Sequence of chain A:
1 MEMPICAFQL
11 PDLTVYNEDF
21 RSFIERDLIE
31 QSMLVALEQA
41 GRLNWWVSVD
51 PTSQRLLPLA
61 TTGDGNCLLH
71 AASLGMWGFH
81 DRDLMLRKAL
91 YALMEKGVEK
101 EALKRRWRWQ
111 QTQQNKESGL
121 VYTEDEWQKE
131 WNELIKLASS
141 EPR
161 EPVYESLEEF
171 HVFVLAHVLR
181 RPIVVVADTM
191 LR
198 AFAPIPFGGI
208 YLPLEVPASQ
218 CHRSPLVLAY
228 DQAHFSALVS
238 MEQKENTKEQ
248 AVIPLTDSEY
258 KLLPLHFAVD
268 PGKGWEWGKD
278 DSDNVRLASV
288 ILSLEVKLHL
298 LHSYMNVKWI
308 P

Sequence of chain B:
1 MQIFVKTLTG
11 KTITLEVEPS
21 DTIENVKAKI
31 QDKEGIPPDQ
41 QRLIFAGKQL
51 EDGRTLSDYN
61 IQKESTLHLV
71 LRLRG

The following describes two proteins that form a bound complex.

Interface contacts:
Residue L120 in chain A contacts residue Q49 in chain B (closest heavy-atom distance 3.6 Å).
Residue L167 in chain A contacts residue G75 in chain B (closest heavy-atom distance 2.8 Å).
Residue F204 in chain A is in contact with residue G75 in chain B (closest heavy-atom distance 4.0 Å).
Residue P201 in chain A contacts residue L73 in chain B (closest heavy-atom distance 4.3 Å).
Residue H231 in chain A is in contact with residue G75 in chain B (closest heavy-atom distance 4.4 Å).
Residue A230 in chain A is in contact with residue G75 in chain B (closest heavy-atom distance 4.0 Å).
Residue L191 in chain A is in contact with residue I36 in chain B (closest heavy-atom distance 3.8 Å).
Residue L120 in chain A interacts with residue K48 in chain B (closest heavy-atom distance 4.2 Å).
Residue A230 in chain A interacts with residue R74 in chain B (closest heavy-atom distance 3.4 Å).
Residue P201 in chain A is in contact with residue T9 in chain B (closest heavy-atom distance 4.1 Å).
Residue S118 in chain A is in contact with residue H68 in chain B (closest heavy-atom distance 3.7 Å).
Residue S166 in chain A is in contact with residue R74 in chain B (closest heavy-atom distance 3.4 Å).
Residue F199 in chain A contacts residue L71 in chain B (closest heavy-atom distance 4.0 Å).
Residue L137 in chain A is in contact with residue R74 in chain B (closest heavy-atom distance 3.5 Å).
Residue Y122 in chain A interacts with residue R72 in chain B (closest heavy-atom distance 3.0 Å).
Residue F199 in chain A contacts residue I13 in chain B (closest heavy-atom distance 4.3 Å).
Residue S166 in chain A is in contact with residue G75 in chain B (closest heavy-atom distance 3.8 Å).
Residue F204 in chain A contacts residue L73 in chain B (closest heavy-atom distance 3.2 Å).
Residue Y227 in chain A contacts residue L73 in chain B (closest heavy-atom distance 4.2 Å).
Residue E130 in chain A contacts residue Q49 in chain B (closest heavy-atom distance 3.4 Å).
Residue E130 in chain A contacts residue R42 in chain B (closest heavy-atom distance 2.9 Å).
Residue F199 in chain A is in contact with residue I36 in chain B (closest heavy-atom distance 4.0 Å).
Residue F199 in chain A interacts with residue T9 in chain B (closest heavy-atom distance 2.9 Å).
Residue F232 in chain A contacts residue G75 in chain B (closest heavy-atom distance 3.7 Å).
Residue S118 in chain A contacts residue I44 in chain B (closest heavy-atom distance 4.0 Å).
Residue E165 in chain A is in contact with residue R74 in chain B (closest heavy-atom distance 4.0 Å).
Residue L167 in chain A interacts with residue L73 in chain B (closest heavy-atom distance 4.1 Å).
Residue S118 in chain A is in contact with residue L8 in chain B (closest heavy-atom distance 3.2 Å).
Residue E168 in chain A interacts with residue L73 in chain B (closest heavy-atom distance 3.7 Å).
Residue P201 in chain A interacts with residue L8 in chain B (closest heavy-atom distance 4.0 Å).
Residue Q111 in chain A interacts with residue R72 in chain B (closest heavy-atom distance 3.1 Å).
Residue L167 in chain A is in contact with residue R74 in chain B (closest heavy-atom distance 3.1 Å).
Residue F204 in chain A contacts residue R74 in chain B (closest heavy-atom distance 4.1 Å).
Residue Y227 in chain A contacts residue G75 in chain B (closest heavy-atom distance 4.0 Å).
Residue E126 in chain A interacts with residue Q49 in chain B (closest heavy-atom distance 3.8 Å).
Residue S118 in chain A contacts residue V70 in chain B (closest heavy-atom distance 3.4 Å).
Residue F199 in chain A contacts residue E34 in chain B (closest heavy-atom distance 3.4 Å).
Residue P203 in chain A is in contact with residue L73 in chain B (closest heavy-atom distance 4.1 Å).
Residue A198 in chain A interacts with residue K11 in chain B (closest heavy-atom distance 4.2 Å).
Residue L120 in chain A interacts with residue G47 in chain B (closest heavy-atom distance 4.0 Å).
Residue Y227 in chain A is in contact with residue R74 in chain B (closest heavy-atom distance 4.0 Å).
Residue A198 in chain A is in contact with residue T9 in chain B (closest heavy-atom distance 2.7 Å).
Residue M190 in chain A interacts with residue T9 in chain B (closest heavy-atom distance 3.9 Å).
Residue E117 in chain A is in contact with residue L8 in chain B (closest heavy-atom distance 3.6 Å).
Residue A200 in chain A interacts with residue T9 in chain B (closest heavy-atom distance 3.7 Å).
Residue E168 in chain A contacts residue R42 in chain B (closest heavy-atom distance 4.4 Å).
Residue F199 in chain A contacts residue L69 in chain B (closest heavy-atom distance 3.6 Å).
Residue L191 in chain A contacts residue L71 in chain B (closest heavy-atom distance 4.3 Å).
Residue I202 in chain A contacts residue L73 in chain B (closest heavy-atom distance 4.3 Å).
Residue C67 in chain A interacts with residue G75 in chain B (closest heavy-atom distance 3.5 Å).
Residue E130 in chain A interacts with residue R72 in chain B (closest heavy-atom distance 4.3 Å).
Residue Y122 in chain A is in contact with residue Q49 in chain B (closest heavy-atom distance 2.7 Å).
Residue G119 in chain A is in contact with residue G47 in chain B (closest heavy-atom distance 3.2 Å).
Residue V121 in chain A contacts residue G47 in chain B (closest heavy-atom distance 3.4 Å).
Residue L120 in chain A is in contact with residue I44 in chain B (closest heavy-atom distance 3.7 Å).
Residue K129 in chain A is in contact with residue Q49 in chain B (closest heavy-atom distance 4.2 Å).
Residue E168 in chain A contacts residue R74 in chain B (closest heavy-atom distance 3.6 Å).
Residue F199 in chain A interacts with residue T7 in chain B (closest heavy-atom distance 2.8 Å).
Residue A200 in chain A is in contact with residue L71 in chain B (closest heavy-atom distance 3.7 Å).
Residue E168 in chain A is in contact with residue R72 in chain B (closest heavy-atom distance 3.8 Å).